This data describes a binding interaction between two proteins.

Residue-level contacts at the interface:
Residue Q73 in protein 1 interacts with residue H151 in protein 2 (closest heavy-atom distance 3.6 Å).
Residue D67 in protein 1 is in contact with residue K154 in protein 2 (closest heavy-atom distance 3.2 Å).
Residue A70 in protein 1 contacts residue H151 in protein 2 (closest heavy-atom distance 4.2 Å).
Residue A70 in protein 1 is in contact with residue K154 in protein 2 (closest heavy-atom distance 4.2 Å).

Sequence of protein 2:
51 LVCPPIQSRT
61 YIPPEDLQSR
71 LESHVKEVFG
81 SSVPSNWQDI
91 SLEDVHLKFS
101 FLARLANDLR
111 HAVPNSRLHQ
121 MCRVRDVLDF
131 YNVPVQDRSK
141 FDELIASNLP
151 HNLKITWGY

Sequence of protein 1:
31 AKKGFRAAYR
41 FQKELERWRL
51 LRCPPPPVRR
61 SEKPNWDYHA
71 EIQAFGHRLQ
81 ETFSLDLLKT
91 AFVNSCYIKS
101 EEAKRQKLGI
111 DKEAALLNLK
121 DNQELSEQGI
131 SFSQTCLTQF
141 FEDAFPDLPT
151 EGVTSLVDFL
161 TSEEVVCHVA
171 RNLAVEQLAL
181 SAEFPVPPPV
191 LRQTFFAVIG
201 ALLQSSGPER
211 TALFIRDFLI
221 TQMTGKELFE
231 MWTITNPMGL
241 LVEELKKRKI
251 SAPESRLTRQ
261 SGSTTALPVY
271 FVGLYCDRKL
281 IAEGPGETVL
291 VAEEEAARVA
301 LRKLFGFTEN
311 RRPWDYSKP